Sequence of chain A:
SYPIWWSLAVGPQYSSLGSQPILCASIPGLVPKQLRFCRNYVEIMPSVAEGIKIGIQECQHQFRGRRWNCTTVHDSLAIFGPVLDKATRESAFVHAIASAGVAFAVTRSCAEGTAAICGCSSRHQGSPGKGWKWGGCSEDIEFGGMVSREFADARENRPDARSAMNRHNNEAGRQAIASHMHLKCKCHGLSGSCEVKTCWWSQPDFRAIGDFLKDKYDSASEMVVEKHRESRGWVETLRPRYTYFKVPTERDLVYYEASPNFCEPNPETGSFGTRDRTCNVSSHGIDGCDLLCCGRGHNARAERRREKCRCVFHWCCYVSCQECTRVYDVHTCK

The following describes two proteins that form a bound complex.

Interface contacts:
Residue I216 in chain B interacts with residue W333 in chain A (closest heavy-atom distance 3.5 Å).
Residue Q304 in chain B contacts residue L208 in chain A (closest heavy-atom distance 3.7 Å).
Residue I113 in chain B is in contact with residue W218 in chain A (closest heavy-atom distance 3.1 Å).
Residue P37 in chain B contacts residue G153 in chain A (closest heavy-atom distance 3.5 Å).
Residue I90 in chain B contacts residue C334 in chain A (closest heavy-atom distance 3.6 Å).
Residue M101 in chain B is in contact with residue C155 in chain A (closest heavy-atom distance 3.6 Å).
Residue E205 in chain B contacts residue V330 in chain A (closest heavy-atom distance 3.0 Å).
Residue W66 in chain B contacts residue E130 in chain A (closest heavy-atom distance 3.3 Å).
Residue Y176 in chain B contacts residue D223 in chain A (closest heavy-atom distance 3.5 Å).
Residue R75 in chain B interacts with residue S127 in chain A (closest heavy-atom distance 3.2 Å).
Residue P99 in chain B interacts with residue G131 in chain A (closest heavy-atom distance 3.7 Å).
Residue H100 in chain B interacts with residue S139 in chain A (closest heavy-atom distance 3.7 Å).
Residue I224 in chain B contacts residue T216 in chain A (closest heavy-atom distance 3.6 Å).
Residue N210 in chain B interacts with residue W333 in chain A (closest heavy-atom distance 3.6 Å).
Residue F450 in chain B contacts residue C212 in chain A (closest heavy-atom distance 3.2 Å).
Residue Q454 in chain B contacts residue C212 in chain A (closest heavy-atom distance 3.0 Å).
Residue R175 in chain B is in contact with residue D229 in chain A (closest heavy-atom distance 2.9 Å).
Residue I85 in chain B is in contact with residue C335 in chain A (closest heavy-atom distance 3.1 Å).
Residue R220 in chain B interacts with residue Q221 in chain A (closest heavy-atom distance 3.2 Å).
Residue L111 in chain B interacts with residue H206 in chain A (closest heavy-atom distance 3.6 Å).
Residue Q115 in chain B contacts residue K202 in chain A (closest heavy-atom distance 3.0 Å).
Residue N124 in chain B interacts with residue F331 in chain A (closest heavy-atom distance 3.0 Å).
Residue D301 in chain B is in contact with residue L208 in chain A (closest heavy-atom distance 3.1 Å).
Residue P37 in chain B interacts with residue W152 in chain A (closest heavy-atom distance 3.4 Å).
Residue D218 in chain B is in contact with residue R126 in chain A (closest heavy-atom distance 2.6 Å).
Residue I77 in chain B is in contact with residue C334 in chain A (closest heavy-atom distance 3.6 Å).
Residue F474 in chain B interacts with residue E213 in chain A (closest heavy-atom distance 3.6 Å).
Residue E173 in chain B contacts residue R225 in chain A (closest heavy-atom distance 3.3 Å).
Residue M46 in chain B contacts residue A129 in chain A (closest heavy-atom distance 3.2 Å).
Residue G229 in chain B interacts with residue W152 in chain A (closest heavy-atom distance 2.8 Å).
Residue Q454 in chain B is in contact with residue K215 in chain A (closest heavy-atom distance 3.4 Å).
Residue E205 in chain B is in contact with residue H332 in chain A (closest heavy-atom distance 2.8 Å).
Residue H100 in chain B interacts with residue S140 in chain A (closest heavy-atom distance 3.3 Å).
Residue Q304 in chain B contacts residue E213 in chain A (closest heavy-atom distance 3.5 Å).
Residue M101 in chain B interacts with residue C138 in chain A (closest heavy-atom distance 3.2 Å).
Residue R357 in chain B contacts residue G207 in chain A (closest heavy-atom distance 3.3 Å).
Residue H100 in chain B interacts with residue R141 in chain A (closest heavy-atom distance 3.2 Å).
Residue D353 in chain B interacts with residue L208 in chain A (closest heavy-atom distance 3.6 Å).
Residue A80 in chain B is in contact with residue C335 in chain A (closest heavy-atom distance 3.6 Å).
Residue W66 in chain B is in contact with residue G131 in chain A (closest heavy-atom distance 3.3 Å).
Residue M101 in chain B contacts residue W150 in chain A (closest heavy-atom distance 3.6 Å).
Residue T40 in chain B is in contact with residue T216 in chain A (closest heavy-atom distance 2.9 Å).
Residue G214 in chain B is in contact with residue W333 in chain A (closest heavy-atom distance 3.5 Å).
Residue V203 in chain B is in contact with residue H332 in chain A (closest heavy-atom distance 3.5 Å).
Residue R75 in chain B interacts with residue E130 in chain A (closest heavy-atom distance 2.6 Å).
Residue H100 in chain B interacts with residue A134 in chain A (closest heavy-atom distance 3.7 Å).
Residue L201 in chain B contacts residue W333 in chain A (closest heavy-atom distance 3.2 Å).
Residue K232 in chain B contacts residue W152 in chain A (closest heavy-atom distance 3.5 Å).
Residue G228 in chain B interacts with residue W152 in chain A (closest heavy-atom distance 3.7 Å).
Residue I85 in chain B contacts residue Y336 in chain A (closest heavy-atom distance 3.6 Å).
Residue E102 in chain B contacts residue W150 in chain A (closest heavy-atom distance 2.7 Å).
Residue F352 in chain B contacts residue S209 in chain A (closest heavy-atom distance 3.4 Å).
Residue E215 in chain B interacts with residue W333 in chain A (closest heavy-atom distance 3.7 Å).
Residue R75 in chain B interacts with residue E68 in chain A (closest heavy-atom distance 2.8 Å).
Residue M101 in chain B is in contact with residue S140 in chain A (closest heavy-atom distance 3.7 Å).
Residue E102 in chain B contacts residue K151 in chain A (closest heavy-atom distance 3.6 Å).
Residue Q115 in chain B interacts with residue W218 in chain A (closest heavy-atom distance 3.7 Å).
Residue E102 in chain B interacts with residue R141 in chain A (closest heavy-atom distance 2.9 Å).
Residue M46 in chain B contacts residue E130 in chain A (closest heavy-atom distance 3.5 Å).
Residue N227 in chain B is in contact with residue G153 in chain A (closest heavy-atom distance 3.5 Å).

Sequence of chain B:
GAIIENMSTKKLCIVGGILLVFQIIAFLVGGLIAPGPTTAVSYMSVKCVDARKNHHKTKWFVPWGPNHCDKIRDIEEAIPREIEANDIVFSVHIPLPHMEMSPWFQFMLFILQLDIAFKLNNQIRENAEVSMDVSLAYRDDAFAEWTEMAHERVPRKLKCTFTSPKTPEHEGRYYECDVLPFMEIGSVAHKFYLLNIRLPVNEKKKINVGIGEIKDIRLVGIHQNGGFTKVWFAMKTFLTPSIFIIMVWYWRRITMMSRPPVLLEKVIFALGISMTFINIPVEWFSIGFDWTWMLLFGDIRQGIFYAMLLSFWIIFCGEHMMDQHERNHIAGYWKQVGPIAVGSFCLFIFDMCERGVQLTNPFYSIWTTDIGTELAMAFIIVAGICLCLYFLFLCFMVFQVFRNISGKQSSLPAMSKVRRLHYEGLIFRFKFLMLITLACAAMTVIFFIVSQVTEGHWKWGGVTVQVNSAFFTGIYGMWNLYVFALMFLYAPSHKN